Interface contacts:
Residue A146 in protein 1 contacts residue E229 in protein 2 (closest heavy-atom distance 3.1 Å).
Residue I172 in protein 1 contacts residue L223 in protein 2 (closest heavy-atom distance 3.9 Å).
Residue R134 in protein 1 is in contact with residue L223 in protein 2 (closest heavy-atom distance 3.4 Å).
Residue H301 in protein 1 contacts residue D249 in protein 2 (closest heavy-atom distance 3.4 Å).
Residue L395 in protein 1 contacts residue F77 in protein 2 (closest heavy-atom distance 3.7 Å).
Residue S360 in protein 1 contacts residue E224 in protein 2 (closest heavy-atom distance 3.6 Å).
Residue K130 in protein 1 interacts with residue D225 in protein 2 (closest heavy-atom distance 3.1 Å).
Residue A146 in protein 1 interacts with residue G231 in protein 2 (closest heavy-atom distance 3.5 Å).
Residue H301 in protein 1 contacts residue V248 in protein 2 (closest heavy-atom distance 3.8 Å).
Residue T153 in protein 1 is in contact with residue R221 in protein 2 (closest heavy-atom distance 3.4 Å).
Residue R361 in protein 1 is in contact with residue E229 in protein 2 (closest heavy-atom distance 3.3 Å).
Residue K359 in protein 1 is in contact with residue D225 in protein 2 (closest heavy-atom distance 3.5 Å).
Residue I144 in protein 1 contacts residue R221 in protein 2 (closest heavy-atom distance 3.2 Å).
Residue R396 in protein 1 contacts residue S63 in protein 2 (closest heavy-atom distance 2.9 Å).
Residue A146 in protein 1 is in contact with residue E226 in protein 2 (closest heavy-atom distance 2.8 Å).
Residue R396 in protein 1 interacts with residue F77 in protein 2 (closest heavy-atom distance 3.5 Å).
Residue A146 in protein 1 interacts with residue S230 in protein 2 (closest heavy-atom distance 3.2 Å).
Residue K369 in protein 1 interacts with residue N70 in protein 2 (closest heavy-atom distance 3.8 Å).
Residue R134 in protein 1 is in contact with residue D225 in protein 2 (closest heavy-atom distance 3.0 Å).
Residue N388 in protein 1 is in contact with residue A74 in protein 2 (closest heavy-atom distance 2.8 Å).
Residue I144 in protein 1 interacts with residue Q220 in protein 2 (closest heavy-atom distance 3.5 Å).
Residue K43 in protein 1 is in contact with residue L250 in protein 2 (closest heavy-atom distance 3.2 Å).
Residue N388 in protein 1 is in contact with residue R73 in protein 2 (closest heavy-atom distance 3.4 Å).
Residue Y136 in protein 1 interacts with residue L223 in protein 2 (closest heavy-atom distance 3.8 Å).
Residue K362 in protein 1 is in contact with residue Q64 in protein 2 (closest heavy-atom distance 3.3 Å).
Residue D391 in protein 1 contacts residue S75 in protein 2 (closest heavy-atom distance 3.5 Å).
Residue Y136 in protein 1 is in contact with residue E226 in protein 2 (closest heavy-atom distance 2.2 Å).
Residue L157 in protein 1 contacts residue Q220 in protein 2 (closest heavy-atom distance 3.8 Å).
Residue F392 in protein 1 contacts residue A74 in protein 2 (closest heavy-atom distance 4.0 Å).
Residue P150 in protein 1 interacts with residue A217 in protein 2 (closest heavy-atom distance 3.8 Å).
Residue I31 in protein 1 interacts with residue D225 in protein 2 (closest heavy-atom distance 3.6 Å).
Residue S145 in protein 1 is in contact with residue E226 in protein 2 (closest heavy-atom distance 3.4 Å).
Residue E384 in protein 1 is in contact with residue R73 in protein 2 (closest heavy-atom distance 3.3 Å).
Residue Y370 in protein 1 contacts residue A69 in protein 2 (closest heavy-atom distance 3.3 Å).
Residue L143 in protein 1 interacts with residue D222 in protein 2 (closest heavy-atom distance 3.5 Å).
Residue K362 in protein 1 interacts with residue G228 in protein 2 (closest heavy-atom distance 3.6 Å).
Residue Y370 in protein 1 is in contact with residue F77 in protein 2 (closest heavy-atom distance 4.0 Å).
Residue K359 in protein 1 contacts residue E224 in protein 2 (closest heavy-atom distance 3.5 Å).
Residue L154 in protein 1 contacts residue V213 in protein 2 (closest heavy-atom distance 3.7 Å).
Residue K130 in protein 1 interacts with residue E229 in protein 2 (closest heavy-atom distance 3.4 Å).
Residue R160 in protein 1 is in contact with residue D222 in protein 2 (closest heavy-atom distance 2.8 Å).
Residue T153 in protein 1 is in contact with residue A217 in protein 2 (closest heavy-atom distance 3.7 Å).
Residue P150 in protein 1 is in contact with residue K214 in protein 2 (closest heavy-atom distance 3.9 Å).
Residue K359 in protein 1 is in contact with residue E227 in protein 2 (closest heavy-atom distance 3.4 Å).
Residue E384 in protein 1 interacts with residue K177 in protein 2 (closest heavy-atom distance 3.1 Å).
Residue A146 in protein 1 interacts with residue R221 in protein 2 (closest heavy-atom distance 3.3 Å).
Residue Y370 in protein 1 is in contact with residue A74 in protein 2 (closest heavy-atom distance 3.4 Å).
Residue R134 in protein 1 is in contact with residue E226 in protein 2 (closest heavy-atom distance 2.8 Å).
Residue I144 in protein 1 interacts with residue D222 in protein 2 (closest heavy-atom distance 2.9 Å).
Residue S360 in protein 1 contacts residue E227 in protein 2 (closest heavy-atom distance 3.1 Å).
Residue S148 in protein 1 interacts with residue R221 in protein 2 (closest heavy-atom distance 3.2 Å).
Residue S145 in protein 1 is in contact with residue R221 in protein 2 (closest heavy-atom distance 3.2 Å).
Residue E380 in protein 1 is in contact with residue R173 in protein 2 (closest heavy-atom distance 3.0 Å).
Residue Y286 in protein 1 contacts residue P251 in protein 2 (closest heavy-atom distance 4.0 Å).
Residue L395 in protein 1 interacts with residue K78 in protein 2 (closest heavy-atom distance 4.0 Å).
Residue H36 in protein 1 is in contact with residue V248 in protein 2 (closest heavy-atom distance 3.5 Å).
Residue Y182 in protein 1 is in contact with residue D225 in protein 2 (closest heavy-atom distance 3.4 Å).
Residue R396 in protein 1 interacts with residue D81 in protein 2 (closest heavy-atom distance 2.9 Å).
Residue E380 in protein 1 contacts residue K177 in protein 2 (closest heavy-atom distance 2.9 Å).
Residue Y370 in protein 1 is in contact with residue I72 in protein 2 (closest heavy-atom distance 4.0 Å).

Sequence of protein 1:
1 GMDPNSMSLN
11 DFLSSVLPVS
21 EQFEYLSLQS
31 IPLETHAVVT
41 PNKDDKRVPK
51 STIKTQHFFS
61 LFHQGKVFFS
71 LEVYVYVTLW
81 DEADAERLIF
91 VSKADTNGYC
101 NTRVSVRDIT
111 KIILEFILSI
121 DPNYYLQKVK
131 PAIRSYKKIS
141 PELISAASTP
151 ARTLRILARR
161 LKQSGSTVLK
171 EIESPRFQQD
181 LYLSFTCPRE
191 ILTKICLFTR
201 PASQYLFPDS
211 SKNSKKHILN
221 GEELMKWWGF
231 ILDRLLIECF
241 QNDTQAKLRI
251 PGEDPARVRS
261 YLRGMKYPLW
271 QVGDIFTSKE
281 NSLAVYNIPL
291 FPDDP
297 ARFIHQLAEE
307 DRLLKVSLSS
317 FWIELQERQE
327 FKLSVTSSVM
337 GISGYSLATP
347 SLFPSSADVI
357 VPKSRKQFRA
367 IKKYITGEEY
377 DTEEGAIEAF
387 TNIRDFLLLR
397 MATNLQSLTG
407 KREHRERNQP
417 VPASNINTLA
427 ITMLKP

Sequence of protein 2:
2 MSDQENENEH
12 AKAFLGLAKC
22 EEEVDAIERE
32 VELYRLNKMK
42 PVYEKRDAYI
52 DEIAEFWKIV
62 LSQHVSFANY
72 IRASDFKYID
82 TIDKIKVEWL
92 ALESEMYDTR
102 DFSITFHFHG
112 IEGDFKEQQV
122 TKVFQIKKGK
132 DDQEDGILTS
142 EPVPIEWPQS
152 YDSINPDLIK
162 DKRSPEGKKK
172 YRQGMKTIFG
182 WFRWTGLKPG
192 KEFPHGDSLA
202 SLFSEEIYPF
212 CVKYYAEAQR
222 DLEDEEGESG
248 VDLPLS

These two protein chains interact to form a complex.